These two protein chains interact to form a complex.

Sequence of protein 2:
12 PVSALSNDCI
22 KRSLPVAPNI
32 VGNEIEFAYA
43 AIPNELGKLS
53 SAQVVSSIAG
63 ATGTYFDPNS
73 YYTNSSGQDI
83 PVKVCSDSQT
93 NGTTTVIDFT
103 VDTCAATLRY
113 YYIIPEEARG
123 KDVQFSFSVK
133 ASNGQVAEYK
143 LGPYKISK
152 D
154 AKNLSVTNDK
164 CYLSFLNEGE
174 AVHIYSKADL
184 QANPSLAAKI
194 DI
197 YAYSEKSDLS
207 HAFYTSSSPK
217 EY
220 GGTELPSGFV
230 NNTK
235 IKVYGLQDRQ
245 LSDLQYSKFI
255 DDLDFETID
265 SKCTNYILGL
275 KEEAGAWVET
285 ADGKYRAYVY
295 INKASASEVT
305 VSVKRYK

Residue-level contacts at the interface:
Residue V84 in protein 1 contacts residue D104 in protein 2 (closest heavy-atom distance 3.6 Å).
Residue V86 in protein 1 contacts residue V103 in protein 2 (closest heavy-atom distance 4.8 Å).
Residue C106 in protein 1 is in contact with residue D81 in protein 2 (closest heavy-atom distance 5.0 Å).
Residue V84 in protein 1 interacts with residue T105 in protein 2 (closest heavy-atom distance 3.4 Å).
Residue A107 in protein 1 interacts with residue I82 in protein 2 (closest heavy-atom distance 3.6 Å).
Residue I82 in protein 1 interacts with residue C106 in protein 2 (closest heavy-atom distance 4.2 Å).
Residue V84 in protein 1 interacts with residue V86 in protein 2 (closest heavy-atom distance 3.8 Å).
Residue I82 in protein 1 is in contact with residue A107 in protein 2 (closest heavy-atom distance 3.5 Å).
Residue N71 in protein 1 is in contact with residue D104 in protein 2 (closest heavy-atom distance 4.8 Å).
Residue Y74 in protein 1 interacts with residue Y74 in protein 2 (closest heavy-atom distance 4.0 Å).
Residue V84 in protein 1 interacts with residue V84 in protein 2 (closest heavy-atom distance 4.1 Å).
Residue V84 in protein 1 contacts residue V103 in protein 2 (closest heavy-atom distance 3.9 Å).
Residue D104 in protein 1 is in contact with residue K85 in protein 2 (closest heavy-atom distance 3.1 Å).
Residue P83 in protein 1 interacts with residue T105 in protein 2 (closest heavy-atom distance 3.3 Å).
Residue V86 in protein 1 is in contact with residue V84 in protein 2 (closest heavy-atom distance 4.0 Å).
Residue V103 in protein 1 is in contact with residue V86 in protein 2 (closest heavy-atom distance 4.9 Å).
Residue C106 in protein 1 interacts with residue P83 in protein 2 (closest heavy-atom distance 3.8 Å).
Residue C106 in protein 1 interacts with residue I82 in protein 2 (closest heavy-atom distance 4.1 Å).
Residue V103 in protein 1 contacts residue V84 in protein 2 (closest heavy-atom distance 3.8 Å).
Residue T105 in protein 1 is in contact with residue V84 in protein 2 (closest heavy-atom distance 3.4 Å).
Residue D104 in protein 1 interacts with residue N71 in protein 2 (closest heavy-atom distance 4.9 Å).
Residue V84 in protein 1 interacts with residue A107 in protein 2 (closest heavy-atom distance 4.8 Å).
Residue K85 in protein 1 is in contact with residue D104 in protein 2 (closest heavy-atom distance 2.9 Å).
Residue K85 in protein 1 interacts with residue V103 in protein 2 (closest heavy-atom distance 3.2 Å).
Residue Y74 in protein 1 contacts residue V84 in protein 2 (closest heavy-atom distance 3.5 Å).
Residue V84 in protein 1 contacts residue Y74 in protein 2 (closest heavy-atom distance 3.5 Å).
Residue T105 in protein 1 interacts with residue I82 in protein 2 (closest heavy-atom distance 3.8 Å).
Residue N46 in protein 1 contacts residue P83 in protein 2 (closest heavy-atom distance 3.6 Å).
Residue T105 in protein 1 contacts residue P83 in protein 2 (closest heavy-atom distance 3.5 Å).
Residue A107 in protein 1 interacts with residue V84 in protein 2 (closest heavy-atom distance 4.9 Å).
Residue I82 in protein 1 is in contact with residue T105 in protein 2 (closest heavy-atom distance 3.8 Å).
Residue P83 in protein 1 contacts residue C106 in protein 2 (closest heavy-atom distance 3.7 Å).
Residue P83 in protein 1 is in contact with residue D104 in protein 2 (closest heavy-atom distance 4.2 Å).
Residue P83 in protein 1 is in contact with residue N46 in protein 2 (closest heavy-atom distance 3.7 Å).
Residue V103 in protein 1 contacts residue V103 in protein 2 (closest heavy-atom distance 3.4 Å).
Residue V103 in protein 1 interacts with residue K85 in protein 2 (closest heavy-atom distance 3.2 Å).
Residue Y74 in protein 1 is in contact with residue I82 in protein 2 (closest heavy-atom distance 4.0 Å).
Residue I82 in protein 1 is in contact with residue Y74 in protein 2 (closest heavy-atom distance 4.0 Å).
Residue D104 in protein 1 is in contact with residue P83 in protein 2 (closest heavy-atom distance 4.2 Å).
Residue D104 in protein 1 interacts with residue V84 in protein 2 (closest heavy-atom distance 3.6 Å).
Residue T75 in protein 1 is in contact with residue T75 in protein 2 (closest heavy-atom distance 3.9 Å).

Sequence of protein 1:
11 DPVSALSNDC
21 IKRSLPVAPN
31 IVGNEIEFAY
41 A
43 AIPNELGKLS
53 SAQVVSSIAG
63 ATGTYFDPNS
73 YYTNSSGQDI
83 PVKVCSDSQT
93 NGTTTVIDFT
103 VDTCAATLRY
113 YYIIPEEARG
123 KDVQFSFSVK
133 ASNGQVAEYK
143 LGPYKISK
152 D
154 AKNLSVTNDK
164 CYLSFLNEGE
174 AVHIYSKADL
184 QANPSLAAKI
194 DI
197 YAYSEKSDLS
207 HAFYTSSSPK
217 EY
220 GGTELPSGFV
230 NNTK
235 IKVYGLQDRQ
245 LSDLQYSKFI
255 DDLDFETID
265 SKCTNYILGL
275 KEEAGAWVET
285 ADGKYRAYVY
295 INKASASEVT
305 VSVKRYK